The following describes two proteins that form a bound complex.

Sequence of protein 1:
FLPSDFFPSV

Sequence of protein 2:
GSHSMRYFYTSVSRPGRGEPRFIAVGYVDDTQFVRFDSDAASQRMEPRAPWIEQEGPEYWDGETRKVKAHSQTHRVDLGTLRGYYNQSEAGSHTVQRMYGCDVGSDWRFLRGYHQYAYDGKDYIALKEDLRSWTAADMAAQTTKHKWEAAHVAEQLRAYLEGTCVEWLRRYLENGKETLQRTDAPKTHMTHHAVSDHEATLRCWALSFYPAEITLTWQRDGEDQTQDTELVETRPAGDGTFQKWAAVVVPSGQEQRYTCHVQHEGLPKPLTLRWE

Residue-level contacts at the interface:
Residue H70 in protein 2 contacts residue D5 in protein 1 (closest heavy-atom distance 4.1 Å).
Residue D77 in protein 2 interacts with residue V10 in protein 1 (closest heavy-atom distance 2.8 Å).
Residue H70 in protein 2 is in contact with residue S4 in protein 1 (closest heavy-atom distance 3.1 Å).
Residue H70 in protein 2 is in contact with residue L2 in protein 1 (closest heavy-atom distance 4.5 Å).
Residue Y99 in protein 2 contacts residue F7 in protein 1 (closest heavy-atom distance 4.0 Å).
Residue Y7 in protein 2 contacts residue L2 in protein 1 (closest heavy-atom distance 3.6 Å).
Residue Y9 in protein 2 is in contact with residue F7 in protein 1 (closest heavy-atom distance 4.5 Å).
Residue T80 in protein 2 interacts with residue V10 in protein 1 (closest heavy-atom distance 3.7 Å).
Residue Y116 in protein 2 is in contact with residue V10 in protein 1 (closest heavy-atom distance 3.5 Å).
Residue Y99 in protein 2 is in contact with residue P3 in protein 1 (closest heavy-atom distance 3.1 Å).
Residue A150 in protein 2 is in contact with residue P8 in protein 1 (closest heavy-atom distance 4.6 Å).
Residue K66 in protein 2 interacts with residue S4 in protein 1 (closest heavy-atom distance 3.8 Å).
Residue K66 in protein 2 is in contact with residue P3 in protein 1 (closest heavy-atom distance 3.4 Å).
Residue Y123 in protein 2 is in contact with residue V10 in protein 1 (closest heavy-atom distance 4.1 Å).
Residue T163 in protein 2 is in contact with residue F1 in protein 1 (closest heavy-atom distance 3.5 Å).
Residue E63 in protein 2 interacts with residue F1 in protein 1 (closest heavy-atom distance 3.3 Å).
Residue A69 in protein 2 contacts residue D5 in protein 1 (closest heavy-atom distance 3.5 Å).
Residue V76 in protein 2 contacts residue S9 in protein 1 (closest heavy-atom distance 3.4 Å).
Residue V67 in protein 2 is in contact with residue L2 in protein 1 (closest heavy-atom distance 3.5 Å).
Residue H114 in protein 2 contacts residue F7 in protein 1 (closest heavy-atom distance 3.6 Å).
Residue T143 in protein 2 is in contact with residue V10 in protein 1 (closest heavy-atom distance 2.7 Å).
Residue V152 in protein 2 contacts residue P8 in protein 1 (closest heavy-atom distance 3.4 Å).
Residue Y9 in protein 2 interacts with residue P3 in protein 1 (closest heavy-atom distance 4.8 Å).
Residue R97 in protein 2 contacts residue P8 in protein 1 (closest heavy-atom distance 4.6 Å).
Residue L81 in protein 2 contacts residue V10 in protein 1 (closest heavy-atom distance 3.8 Å).
Residue W147 in protein 2 interacts with residue P8 in protein 1 (closest heavy-atom distance 3.6 Å).
Residue K66 in protein 2 contacts residue F1 in protein 1 (closest heavy-atom distance 3.4 Å).
Residue M5 in protein 2 is in contact with residue F1 in protein 1 (closest heavy-atom distance 3.8 Å).
Residue Y159 in protein 2 interacts with residue F1 in protein 1 (closest heavy-atom distance 2.7 Å).
Residue Y7 in protein 2 interacts with residue F1 in protein 1 (closest heavy-atom distance 2.9 Å).
Residue W167 in protein 2 interacts with residue F1 in protein 1 (closest heavy-atom distance 3.3 Å).
Residue Y59 in protein 2 interacts with residue F1 in protein 1 (closest heavy-atom distance 4.0 Å).
Residue T73 in protein 2 interacts with residue P8 in protein 1 (closest heavy-atom distance 3.7 Å).
Residue Y171 in protein 2 interacts with residue F1 in protein 1 (closest heavy-atom distance 2.7 Å).
Residue R97 in protein 2 is in contact with residue F7 in protein 1 (closest heavy-atom distance 2.9 Å).
Residue Y159 in protein 2 contacts residue F6 in protein 1 (closest heavy-atom distance 4.1 Å).
Residue D77 in protein 2 is in contact with residue P8 in protein 1 (closest heavy-atom distance 4.7 Å).
Residue W147 in protein 2 interacts with residue S9 in protein 1 (closest heavy-atom distance 2.9 Å).
Residue T73 in protein 2 contacts residue D5 in protein 1 (closest heavy-atom distance 3.9 Å).
Residue Y99 in protein 2 interacts with residue L2 in protein 1 (closest heavy-atom distance 3.1 Å).
Residue K146 in protein 2 interacts with residue V10 in protein 1 (closest heavy-atom distance 2.9 Å).
Residue M45 in protein 2 contacts residue L2 in protein 1 (closest heavy-atom distance 3.5 Å).
Residue W147 in protein 2 is in contact with residue V10 in protein 1 (closest heavy-atom distance 3.8 Å).
Residue F33 in protein 2 interacts with residue F1 in protein 1 (closest heavy-atom distance 4.3 Å).
Residue T73 in protein 2 contacts residue S9 in protein 1 (closest heavy-atom distance 3.1 Å).
Residue D77 in protein 2 contacts residue S9 in protein 1 (closest heavy-atom distance 3.0 Å).
Residue Q155 in protein 2 contacts residue F6 in protein 1 (closest heavy-atom distance 3.5 Å).
Residue Y84 in protein 2 interacts with residue V10 in protein 1 (closest heavy-atom distance 2.8 Å).
Residue Y159 in protein 2 interacts with residue P3 in protein 1 (closest heavy-atom distance 3.3 Å).
Residue V152 in protein 2 interacts with residue F6 in protein 1 (closest heavy-atom distance 4.7 Å).
Residue H70 in protein 2 interacts with residue F7 in protein 1 (closest heavy-atom distance 3.7 Å).
Residue Y9 in protein 2 interacts with residue L2 in protein 1 (closest heavy-atom distance 3.3 Å).
Residue E63 in protein 2 interacts with residue L2 in protein 1 (closest heavy-atom distance 2.8 Å).
Residue L156 in protein 2 is in contact with residue F6 in protein 1 (closest heavy-atom distance 3.7 Å).
Residue K66 in protein 2 interacts with residue L2 in protein 1 (closest heavy-atom distance 2.8 Å).
Residue T73 in protein 2 interacts with residue F7 in protein 1 (closest heavy-atom distance 3.5 Å).
Residue H70 in protein 2 contacts residue P3 in protein 1 (closest heavy-atom distance 3.1 Å).
Residue Y159 in protein 2 interacts with residue L2 in protein 1 (closest heavy-atom distance 3.7 Å).
Residue K146 in protein 2 contacts residue S9 in protein 1 (closest heavy-atom distance 4.6 Å).
Residue L156 in protein 2 interacts with residue F7 in protein 1 (closest heavy-atom distance 3.8 Å).